Sequence of chain B:
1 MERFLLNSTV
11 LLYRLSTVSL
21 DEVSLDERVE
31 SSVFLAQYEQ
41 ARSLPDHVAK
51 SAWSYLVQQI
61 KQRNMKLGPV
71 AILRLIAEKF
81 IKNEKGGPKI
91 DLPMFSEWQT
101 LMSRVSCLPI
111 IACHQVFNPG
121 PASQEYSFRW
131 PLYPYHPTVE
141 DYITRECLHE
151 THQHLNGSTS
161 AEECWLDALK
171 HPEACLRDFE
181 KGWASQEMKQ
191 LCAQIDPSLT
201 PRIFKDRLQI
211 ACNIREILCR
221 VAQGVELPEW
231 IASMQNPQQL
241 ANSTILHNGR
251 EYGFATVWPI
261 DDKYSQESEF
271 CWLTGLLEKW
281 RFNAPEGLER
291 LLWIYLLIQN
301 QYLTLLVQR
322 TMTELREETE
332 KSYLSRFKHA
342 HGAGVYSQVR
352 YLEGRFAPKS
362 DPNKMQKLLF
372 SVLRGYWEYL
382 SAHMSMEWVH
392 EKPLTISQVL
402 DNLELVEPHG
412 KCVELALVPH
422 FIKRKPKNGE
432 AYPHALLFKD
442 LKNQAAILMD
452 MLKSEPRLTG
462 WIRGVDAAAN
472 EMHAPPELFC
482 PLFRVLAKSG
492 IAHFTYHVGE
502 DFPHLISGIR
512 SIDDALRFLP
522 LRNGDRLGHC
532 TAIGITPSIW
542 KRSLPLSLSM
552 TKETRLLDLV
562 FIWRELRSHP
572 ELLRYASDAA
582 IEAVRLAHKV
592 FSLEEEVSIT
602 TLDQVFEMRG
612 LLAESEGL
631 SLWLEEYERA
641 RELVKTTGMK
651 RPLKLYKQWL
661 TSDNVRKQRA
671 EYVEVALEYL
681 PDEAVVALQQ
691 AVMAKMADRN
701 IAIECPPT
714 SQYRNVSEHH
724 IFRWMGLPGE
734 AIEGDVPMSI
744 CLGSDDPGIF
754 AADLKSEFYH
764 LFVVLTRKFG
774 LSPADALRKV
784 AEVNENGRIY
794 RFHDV

Contacts between the two chains:
Residue S54 in chain A interacts with residue Y672 in chain B (closest heavy-atom distance 3.5 Å).
Residue Y672 in chain A interacts with residue S51 in chain B (closest heavy-atom distance 4.0 Å).
Residue Y672 in chain A is in contact with residue Y55 in chain B (closest heavy-atom distance 3.5 Å).
Residue Q40 in chain A is in contact with residue R42 in chain B (closest heavy-atom distance 3.9 Å).
Residue E674 in chain A interacts with residue Y55 in chain B (closest heavy-atom distance 3.4 Å).
Residue Q190 in chain A contacts residue D46 in chain B (closest heavy-atom distance 3.6 Å).
Residue S51 in chain A interacts with residue S550 in chain B (closest heavy-atom distance 2.5 Å).
Residue L44 in chain A contacts residue P546 in chain B (closest heavy-atom distance 3.5 Å).
Residue V48 in chain A interacts with residue P546 in chain B (closest heavy-atom distance 4.0 Å).
Residue L35 in chain A contacts residue A193 in chain B (closest heavy-atom distance 3.5 Å).
Residue Q190 in chain A is in contact with residue K50 in chain B (closest heavy-atom distance 2.8 Å).
Residue Y38 in chain A contacts residue E39 in chain B (closest heavy-atom distance 3.7 Å).
Residue V48 in chain A contacts residue L549 in chain B (closest heavy-atom distance 3.4 Å).
Residue S544 in chain A is in contact with residue S43 in chain B (closest heavy-atom distance 2.7 Å).
Residue E27 in chain A is in contact with residue Q186 in chain B (closest heavy-atom distance 3.6 Å).
Residue S43 in chain A is in contact with residue S544 in chain B (closest heavy-atom distance 2.7 Å).
Residue H47 in chain A is in contact with residue M473 in chain B (closest heavy-atom distance 3.3 Å).
Residue D46 in chain A is in contact with residue Q190 in chain B (closest heavy-atom distance 3.6 Å).
Residue Y672 in chain A is in contact with residue S54 in chain B (closest heavy-atom distance 3.5 Å).
Residue Y38 in chain A contacts residue Q194 in chain B (closest heavy-atom distance 3.2 Å).
Residue Y55 in chain A is in contact with residue Y672 in chain B (closest heavy-atom distance 3.5 Å).
Residue R543 in chain A is in contact with residue R717 in chain B (closest heavy-atom distance 3.0 Å).
Residue Q194 in chain A contacts residue F34 in chain B (closest heavy-atom distance 4.0 Å).
Residue A52 in chain A contacts residue S550 in chain B (closest heavy-atom distance 3.4 Å).
Residue E39 in chain A contacts residue R42 in chain B (closest heavy-atom distance 2.0 Å).
Residue R717 in chain A is in contact with residue R717 in chain B (closest heavy-atom distance 2.9 Å).
Residue Y672 in chain A contacts residue Q58 in chain B (closest heavy-atom distance 2.5 Å).
Residue K50 in chain A is in contact with residue Q190 in chain B (closest heavy-atom distance 2.9 Å).
Residue A193 in chain A contacts residue L35 in chain B (closest heavy-atom distance 3.5 Å).
Residue S550 in chain A contacts residue S51 in chain B (closest heavy-atom distance 2.6 Å).
Residue M473 in chain A is in contact with residue H47 in chain B (closest heavy-atom distance 3.4 Å).
Residue P546 in chain A is in contact with residue L44 in chain B (closest heavy-atom distance 3.5 Å).
Residue E39 in chain A interacts with residue Y38 in chain B (closest heavy-atom distance 3.7 Å).
Residue P45 in chain A interacts with residue L545 in chain B (closest heavy-atom distance 4.1 Å).
Residue R42 in chain A is in contact with residue E39 in chain B (closest heavy-atom distance 2.0 Å).
Residue Q194 in chain A is in contact with residue Y38 in chain B (closest heavy-atom distance 3.1 Å).
Residue Y55 in chain A contacts residue E674 in chain B (closest heavy-atom distance 3.4 Å).
Residue R42 in chain A contacts residue Q40 in chain B (closest heavy-atom distance 3.9 Å).
Residue Y55 in chain A interacts with residue V673 in chain B (closest heavy-atom distance 3.8 Å).
Residue L547 in chain A is in contact with residue E97 in chain B (closest heavy-atom distance 3.8 Å).
Residue Q58 in chain A is in contact with residue Y672 in chain B (closest heavy-atom distance 2.5 Å).
Residue Q186 in chain A interacts with residue E27 in chain B (closest heavy-atom distance 3.6 Å).
Residue Q58 in chain A interacts with residue E671 in chain B (closest heavy-atom distance 3.2 Å).
Residue S550 in chain A interacts with residue A52 in chain B (closest heavy-atom distance 3.4 Å).
Residue L549 in chain A is in contact with residue V48 in chain B (closest heavy-atom distance 3.4 Å).
Residue E97 in chain A is in contact with residue L547 in chain B (closest heavy-atom distance 3.7 Å).
Residue S51 in chain A is in contact with residue Y672 in chain B (closest heavy-atom distance 4.0 Å).
Residue Y55 in chain A is in contact with residue S550 in chain B (closest heavy-atom distance 3.6 Å).
Residue Q62 in chain A contacts residue E671 in chain B (closest heavy-atom distance 3.7 Å).
Residue P546 in chain A interacts with residue V48 in chain B (closest heavy-atom distance 4.0 Å).
Residue H47 in chain A contacts residue F503 in chain B (closest heavy-atom distance 3.2 Å).
Residue E671 in chain A interacts with residue Q58 in chain B (closest heavy-atom distance 3.2 Å).
Residue R717 in chain A interacts with residue R543 in chain B (closest heavy-atom distance 3.0 Å).
Residue S550 in chain A interacts with residue Y55 in chain B (closest heavy-atom distance 3.7 Å).
Residue E671 in chain A interacts with residue Q62 in chain B (closest heavy-atom distance 3.7 Å).
Residue F34 in chain A interacts with residue Q194 in chain B (closest heavy-atom distance 4.0 Å).
Residue F503 in chain A is in contact with residue H47 in chain B (closest heavy-atom distance 3.2 Å).
Residue F34 in chain A contacts residue Q190 in chain B (closest heavy-atom distance 3.9 Å).
Residue V673 in chain A is in contact with residue Y55 in chain B (closest heavy-atom distance 3.8 Å).
Residue Q190 in chain A contacts residue F34 in chain B (closest heavy-atom distance 3.9 Å).

This data describes a binding interaction between two proteins.

Sequence of chain A:
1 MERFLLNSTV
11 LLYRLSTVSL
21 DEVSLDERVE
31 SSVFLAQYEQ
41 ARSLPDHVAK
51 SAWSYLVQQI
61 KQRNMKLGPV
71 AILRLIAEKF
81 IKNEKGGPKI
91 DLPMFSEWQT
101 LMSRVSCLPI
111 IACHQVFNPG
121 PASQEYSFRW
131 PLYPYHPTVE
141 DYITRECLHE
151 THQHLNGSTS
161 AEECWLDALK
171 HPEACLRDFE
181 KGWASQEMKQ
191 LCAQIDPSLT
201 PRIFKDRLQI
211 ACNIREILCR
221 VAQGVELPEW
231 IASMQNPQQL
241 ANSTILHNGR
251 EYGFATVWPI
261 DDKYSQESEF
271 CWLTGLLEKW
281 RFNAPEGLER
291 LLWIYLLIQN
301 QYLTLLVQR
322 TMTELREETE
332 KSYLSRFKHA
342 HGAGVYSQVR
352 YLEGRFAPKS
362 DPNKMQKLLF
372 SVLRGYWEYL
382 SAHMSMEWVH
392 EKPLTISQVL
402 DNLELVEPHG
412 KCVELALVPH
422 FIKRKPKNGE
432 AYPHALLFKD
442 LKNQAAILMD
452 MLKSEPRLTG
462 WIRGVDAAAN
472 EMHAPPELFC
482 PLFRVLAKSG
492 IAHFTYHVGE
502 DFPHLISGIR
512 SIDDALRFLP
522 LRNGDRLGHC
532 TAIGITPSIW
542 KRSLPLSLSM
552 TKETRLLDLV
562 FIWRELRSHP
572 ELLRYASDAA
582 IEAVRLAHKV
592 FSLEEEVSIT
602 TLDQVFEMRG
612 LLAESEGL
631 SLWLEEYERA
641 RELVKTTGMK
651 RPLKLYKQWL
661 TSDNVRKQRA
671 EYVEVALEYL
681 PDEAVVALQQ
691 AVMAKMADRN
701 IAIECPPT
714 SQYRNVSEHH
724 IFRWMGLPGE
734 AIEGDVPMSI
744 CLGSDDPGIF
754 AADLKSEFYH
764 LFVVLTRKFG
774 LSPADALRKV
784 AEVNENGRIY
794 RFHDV